This data describes a binding interaction between two proteins.

Sequence of protein 2:
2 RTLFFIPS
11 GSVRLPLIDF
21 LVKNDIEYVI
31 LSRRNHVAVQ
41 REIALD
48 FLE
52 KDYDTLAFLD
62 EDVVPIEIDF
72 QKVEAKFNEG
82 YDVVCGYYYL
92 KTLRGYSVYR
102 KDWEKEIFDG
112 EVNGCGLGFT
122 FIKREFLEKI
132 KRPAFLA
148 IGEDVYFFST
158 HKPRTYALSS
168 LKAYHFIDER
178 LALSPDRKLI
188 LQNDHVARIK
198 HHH

Sequence of protein 1:
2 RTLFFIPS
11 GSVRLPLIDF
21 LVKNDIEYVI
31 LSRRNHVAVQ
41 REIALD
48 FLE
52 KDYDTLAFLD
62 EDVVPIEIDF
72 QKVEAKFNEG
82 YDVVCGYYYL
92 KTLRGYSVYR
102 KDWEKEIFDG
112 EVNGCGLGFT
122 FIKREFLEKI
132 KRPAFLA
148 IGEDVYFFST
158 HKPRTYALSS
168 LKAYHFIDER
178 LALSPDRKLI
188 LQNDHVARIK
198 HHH

Residue-level contacts at the interface:
Residue N190 in protein 2 interacts with residue S32 in protein 1 (closest heavy-atom distance 3.3 Å).
Residue Y54 in protein 2 is in contact with residue H198 in protein 1 (closest heavy-atom distance 3.0 Å).
Residue L15 in protein 2 interacts with residue S32 in protein 1 (closest heavy-atom distance 3.2 Å).
Residue G11 in protein 2 is in contact with residue E176 in protein 1 (closest heavy-atom distance 3.5 Å).
Residue R34 in protein 2 interacts with residue N190 in protein 1 (closest heavy-atom distance 2.6 Å).
Residue L15 in protein 2 is in contact with residue G11 in protein 1 (closest heavy-atom distance 2.9 Å).
Residue L15 in protein 2 contacts residue I30 in protein 1 (closest heavy-atom distance 3.7 Å).
Residue D191 in protein 2 is in contact with residue S32 in protein 1 (closest heavy-atom distance 2.5 Å).
Residue Y54 in protein 2 interacts with residue K197 in protein 1 (closest heavy-atom distance 3.6 Å).
Residue R34 in protein 2 interacts with residue H192 in protein 1 (closest heavy-atom distance 3.3 Å).
Residue V22 in protein 2 is in contact with residue Y28 in protein 1 (closest heavy-atom distance 3.5 Å).
Residue V13 in protein 2 contacts residue V13 in protein 1 (closest heavy-atom distance 2.9 Å).
Residue N190 in protein 2 is in contact with residue R33 in protein 1 (closest heavy-atom distance 3.4 Å).
Residue G11 in protein 2 interacts with residue L15 in protein 1 (closest heavy-atom distance 2.9 Å).
Residue R195 in protein 2 interacts with residue Y28 in protein 1 (closest heavy-atom distance 2.9 Å).
Residue R195 in protein 2 is in contact with residue D25 in protein 1 (closest heavy-atom distance 2.9 Å).
Residue K197 in protein 2 is in contact with residue E27 in protein 1 (closest heavy-atom distance 2.6 Å).
Residue S32 in protein 2 is in contact with residue H192 in protein 1 (closest heavy-atom distance 2.9 Å).
Residue S32 in protein 2 interacts with residue N190 in protein 1 (closest heavy-atom distance 3.3 Å).
Residue Y28 in protein 2 is in contact with residue A194 in protein 1 (closest heavy-atom distance 3.4 Å).
Residue I30 in protein 2 interacts with residue H192 in protein 1 (closest heavy-atom distance 3.4 Å).
Residue R14 in protein 2 is in contact with residue G11 in protein 1 (closest heavy-atom distance 3.3 Å).
Residue D53 in protein 2 interacts with residue H200 in protein 1 (closest heavy-atom distance 2.9 Å).
Residue H192 in protein 2 contacts residue S32 in protein 1 (closest heavy-atom distance 2.9 Å).
Residue Y28 in protein 2 interacts with residue R195 in protein 1 (closest heavy-atom distance 2.9 Å).
Residue H198 in protein 2 contacts residue D53 in protein 1 (closest heavy-atom distance 2.8 Å).
Residue L31 in protein 2 interacts with residue H192 in protein 1 (closest heavy-atom distance 3.4 Å).
Residue Y28 in protein 2 contacts residue V22 in protein 1 (closest heavy-atom distance 3.5 Å).
Residue V13 in protein 2 is in contact with residue S12 in protein 1 (closest heavy-atom distance 3.3 Å).
Residue D25 in protein 2 interacts with residue R195 in protein 1 (closest heavy-atom distance 2.9 Å).
Residue E27 in protein 2 contacts residue R195 in protein 1 (closest heavy-atom distance 3.3 Å).
Residue I196 in protein 2 contacts residue E27 in protein 1 (closest heavy-atom distance 3.6 Å).
Residue V29 in protein 2 contacts residue V193 in protein 1 (closest heavy-atom distance 3.4 Å).
Residue I30 in protein 2 interacts with residue V193 in protein 1 (closest heavy-atom distance 2.8 Å).
Residue H198 in protein 2 is in contact with residue Y54 in protein 1 (closest heavy-atom distance 3.0 Å).
Residue R195 in protein 2 is in contact with residue I26 in protein 1 (closest heavy-atom distance 3.1 Å).
Residue E176 in protein 2 interacts with residue G11 in protein 1 (closest heavy-atom distance 3.5 Å).
Residue H200 in protein 2 interacts with residue D53 in protein 1 (closest heavy-atom distance 2.9 Å).
Residue R33 in protein 2 interacts with residue N190 in protein 1 (closest heavy-atom distance 3.4 Å).
Residue H198 in protein 2 interacts with residue E27 in protein 1 (closest heavy-atom distance 3.4 Å).
Residue E27 in protein 2 interacts with residue K197 in protein 1 (closest heavy-atom distance 2.6 Å).
Residue I26 in protein 2 contacts residue R195 in protein 1 (closest heavy-atom distance 3.1 Å).
Residue S32 in protein 2 contacts residue L15 in protein 1 (closest heavy-atom distance 3.2 Å).
Residue G11 in protein 2 is in contact with residue R14 in protein 1 (closest heavy-atom distance 3.3 Å).
Residue R2 in protein 2 interacts with residue H198 in protein 1 (closest heavy-atom distance 3.3 Å).
Residue H192 in protein 2 contacts residue I30 in protein 1 (closest heavy-atom distance 3.4 Å).
Residue E27 in protein 2 contacts residue H198 in protein 1 (closest heavy-atom distance 3.4 Å).
Residue S32 in protein 2 contacts residue D191 in protein 1 (closest heavy-atom distance 2.5 Å).
Residue E27 in protein 2 is in contact with residue I196 in protein 1 (closest heavy-atom distance 3.6 Å).
Residue H192 in protein 2 interacts with residue R34 in protein 1 (closest heavy-atom distance 3.3 Å).
Residue D53 in protein 2 is in contact with residue H198 in protein 1 (closest heavy-atom distance 2.8 Å).
Residue H192 in protein 2 contacts residue L31 in protein 1 (closest heavy-atom distance 3.4 Å).
Residue H198 in protein 2 contacts residue R2 in protein 1 (closest heavy-atom distance 3.3 Å).
Residue N190 in protein 2 is in contact with residue R34 in protein 1 (closest heavy-atom distance 2.6 Å).
Residue V193 in protein 2 contacts residue I30 in protein 1 (closest heavy-atom distance 2.8 Å).
Residue A194 in protein 2 is in contact with residue Y28 in protein 1 (closest heavy-atom distance 3.4 Å).
Residue R195 in protein 2 contacts residue E27 in protein 1 (closest heavy-atom distance 3.3 Å).
Residue S12 in protein 2 interacts with residue V13 in protein 1 (closest heavy-atom distance 3.3 Å).
Residue V193 in protein 2 contacts residue V29 in protein 1 (closest heavy-atom distance 3.4 Å).
Residue K197 in protein 2 interacts with residue Y54 in protein 1 (closest heavy-atom distance 3.6 Å).